Sequence of protein 2:
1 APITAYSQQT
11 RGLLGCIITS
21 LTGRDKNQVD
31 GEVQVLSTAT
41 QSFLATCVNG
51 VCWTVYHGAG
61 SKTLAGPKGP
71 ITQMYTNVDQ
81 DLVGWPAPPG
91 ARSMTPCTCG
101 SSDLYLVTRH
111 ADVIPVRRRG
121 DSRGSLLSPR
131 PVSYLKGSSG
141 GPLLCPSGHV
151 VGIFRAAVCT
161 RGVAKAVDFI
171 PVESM

Sequence of protein 1:
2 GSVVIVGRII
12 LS

Residue-level contacts at the interface:
Residue T10 in protein 2 interacts with residue I6 in protein 1 (closest heavy-atom distance 3.3 Å).
Residue V35 in protein 2 contacts residue I6 in protein 1 (closest heavy-atom distance 3.4 Å).
Residue Q9 in protein 2 contacts residue V7 in protein 1 (closest heavy-atom distance 3.8 Å).
Residue Q8 in protein 2 is in contact with residue R9 in protein 1 (closest heavy-atom distance 2.9 Å).
Residue S37 in protein 2 interacts with residue V4 in protein 1 (closest heavy-atom distance 3.6 Å).
Residue S20 in protein 2 interacts with residue S3 in protein 1 (closest heavy-atom distance 3.0 Å).
Residue K62 in protein 2 is in contact with residue G2 in protein 1 (closest heavy-atom distance 3.3 Å).
Residue S37 in protein 2 is in contact with residue V5 in protein 1 (closest heavy-atom distance 2.9 Å).
Residue L64 in protein 2 contacts residue V4 in protein 1 (closest heavy-atom distance 3.5 Å).
Residue Q34 in protein 2 interacts with residue G8 in protein 1 (closest heavy-atom distance 3.7 Å).
Residue Q28 in protein 2 is in contact with residue R9 in protein 1 (closest heavy-atom distance 2.8 Å).
Residue A59 in protein 2 interacts with residue V4 in protein 1 (closest heavy-atom distance 3.9 Å).
Residue L36 in protein 2 is in contact with residue V4 in protein 1 (closest heavy-atom distance 3.8 Å).
Residue R92 in protein 2 contacts residue I11 in protein 1 (closest heavy-atom distance 3.8 Å).
Residue S37 in protein 2 is in contact with residue V7 in protein 1 (closest heavy-atom distance 3.7 Å).
Residue T10 in protein 2 is in contact with residue G8 in protein 1 (closest heavy-atom distance 3.1 Å).
Residue T38 in protein 2 is in contact with residue V4 in protein 1 (closest heavy-atom distance 3.7 Å).
Residue V35 in protein 2 is in contact with residue V7 in protein 1 (closest heavy-atom distance 2.8 Å).
Residue S20 in protein 2 is in contact with residue V5 in protein 1 (closest heavy-atom distance 3.6 Å).
Residue D25 in protein 2 interacts with residue I6 in protein 1 (closest heavy-atom distance 3.8 Å).
Residue L36 in protein 2 contacts residue V5 in protein 1 (closest heavy-atom distance 3.3 Å).
Residue T4 in protein 2 contacts residue S13 in protein 1 (closest heavy-atom distance 2.7 Å).
Residue L36 in protein 2 is in contact with residue I6 in protein 1 (closest heavy-atom distance 3.6 Å).
Residue R11 in protein 2 is in contact with residue V5 in protein 1 (closest heavy-atom distance 3.8 Å).
Residue V35 in protein 2 interacts with residue V5 in protein 1 (closest heavy-atom distance 3.7 Å).
Residue E32 in protein 2 is in contact with residue I10 in protein 1 (closest heavy-atom distance 3.4 Å).
Residue I3 in protein 2 is in contact with residue S13 in protein 1 (closest heavy-atom distance 3.3 Å).
Residue E32 in protein 2 interacts with residue I11 in protein 1 (closest heavy-atom distance 3.5 Å).
Residue R11 in protein 2 is in contact with residue V7 in protein 1 (closest heavy-atom distance 3.4 Å).
Residue T10 in protein 2 interacts with residue V7 in protein 1 (closest heavy-atom distance 2.8 Å).
Residue E32 in protein 2 contacts residue L12 in protein 1 (closest heavy-atom distance 2.6 Å).
Residue F43 in protein 2 is in contact with residue V4 in protein 1 (closest heavy-atom distance 3.7 Å).
Residue S20 in protein 2 contacts residue G2 in protein 1 (closest heavy-atom distance 3.6 Å).
Residue S7 in protein 2 is in contact with residue R9 in protein 1 (closest heavy-atom distance 3.2 Å).
Residue Y6 in protein 2 is in contact with residue I11 in protein 1 (closest heavy-atom distance 2.9 Å).
Residue K62 in protein 2 is in contact with residue V4 in protein 1 (closest heavy-atom distance 3.7 Å).
Residue P70 in protein 2 contacts residue S3 in protein 1 (closest heavy-atom distance 3.6 Å).
Residue A65 in protein 2 is in contact with residue V4 in protein 1 (closest heavy-atom distance 2.8 Å).
Residue Q8 in protein 2 interacts with residue G8 in protein 1 (closest heavy-atom distance 3.4 Å).
Residue V33 in protein 2 contacts residue I10 in protein 1 (closest heavy-atom distance 2.9 Å).
Residue R109 in protein 2 interacts with residue I10 in protein 1 (closest heavy-atom distance 3.6 Å).
Residue L144 in protein 2 interacts with residue L12 in protein 1 (closest heavy-atom distance 3.6 Å).
Residue G31 in protein 2 is in contact with residue I11 in protein 1 (closest heavy-atom distance 3.1 Å).
Residue C16 in protein 2 is in contact with residue V7 in protein 1 (closest heavy-atom distance 3.8 Å).
Residue A5 in protein 2 contacts residue L12 in protein 1 (closest heavy-atom distance 3.7 Å).
Residue V35 in protein 2 contacts residue G8 in protein 1 (closest heavy-atom distance 2.7 Å).
Residue Q34 in protein 2 interacts with residue I6 in protein 1 (closest heavy-atom distance 3.4 Å).
Residue G23 in protein 2 is in contact with residue S3 in protein 1 (closest heavy-atom distance 3.8 Å).
Residue R11 in protein 2 interacts with residue I6 in protein 1 (closest heavy-atom distance 3.8 Å).
Residue Q34 in protein 2 is in contact with residue R9 in protein 1 (closest heavy-atom distance 3.7 Å).
Residue T19 in protein 2 interacts with residue V5 in protein 1 (closest heavy-atom distance 3.8 Å).
Residue D30 in protein 2 is in contact with residue R9 in protein 1 (closest heavy-atom distance 3.0 Å).
Residue T63 in protein 2 contacts residue V4 in protein 1 (closest heavy-atom distance 2.6 Å).
Residue A5 in protein 2 contacts residue I11 in protein 1 (closest heavy-atom distance 3.2 Å).
Residue T108 in protein 2 is in contact with residue I10 in protein 1 (closest heavy-atom distance 3.5 Å).
Residue M94 in protein 2 interacts with residue L12 in protein 1 (closest heavy-atom distance 3.6 Å).
Residue V35 in protein 2 contacts residue R9 in protein 1 (closest heavy-atom distance 3.7 Å).
Residue Y6 in protein 2 is in contact with residue I10 in protein 1 (closest heavy-atom distance 3.4 Å).
Residue V33 in protein 2 is in contact with residue R9 in protein 1 (closest heavy-atom distance 3.4 Å).
Residue T63 in protein 2 interacts with residue S3 in protein 1 (closest heavy-atom distance 2.5 Å).

This data describes a binding interaction between two proteins.